The following describes two proteins that form a bound complex.

Residue-level contacts at the interface:
Residue E35 in protein 2 interacts with residue E35 in protein 1 (closest heavy-atom distance 3.7 Å).
Residue K39 in protein 2 interacts with residue K42 in protein 1 (closest heavy-atom distance 4.5 Å).
Residue K42 in protein 2 interacts with residue K39 in protein 1 (closest heavy-atom distance 4.5 Å).

Sequence of protein 2:
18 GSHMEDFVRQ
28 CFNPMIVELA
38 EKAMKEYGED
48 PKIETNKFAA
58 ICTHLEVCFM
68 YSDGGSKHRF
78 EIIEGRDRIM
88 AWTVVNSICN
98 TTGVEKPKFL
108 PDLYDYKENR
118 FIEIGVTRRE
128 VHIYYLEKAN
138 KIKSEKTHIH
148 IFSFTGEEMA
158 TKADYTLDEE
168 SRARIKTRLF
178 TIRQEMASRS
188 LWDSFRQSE

Sequence of protein 1:
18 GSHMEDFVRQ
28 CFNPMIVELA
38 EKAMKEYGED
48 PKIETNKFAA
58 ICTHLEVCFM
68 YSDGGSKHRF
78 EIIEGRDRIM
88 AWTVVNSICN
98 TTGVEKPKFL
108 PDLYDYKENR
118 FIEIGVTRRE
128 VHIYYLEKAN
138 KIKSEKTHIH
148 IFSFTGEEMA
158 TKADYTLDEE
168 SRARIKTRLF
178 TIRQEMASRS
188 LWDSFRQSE